This data describes a binding interaction between two proteins.

Sequence of the second protein:
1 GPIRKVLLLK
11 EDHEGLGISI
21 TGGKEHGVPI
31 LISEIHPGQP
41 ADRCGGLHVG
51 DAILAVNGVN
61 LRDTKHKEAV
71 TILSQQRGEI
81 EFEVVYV

Contacts between the two chains:
Residue L16 in the second protein is in contact with residue I10 in the first protein (closest heavy-atom distance 2.7 Å).
Residue G17 in the second protein interacts with residue I10 in the first protein (closest heavy-atom distance 2.9 Å).
Residue I20 in the second protein is in contact with residue S8 in the first protein (closest heavy-atom distance 2.8 Å).
Residue H26 in the second protein is in contact with residue P6 in the first protein (closest heavy-atom distance 3.0 Å).
Residue I18 in the second protein is in contact with residue I10 in the first protein (closest heavy-atom distance 2.8 Å).
Residue H66 in the second protein interacts with residue S8 in the first protein (closest heavy-atom distance 2.7 Å).
Residue S74 in the second protein interacts with residue I10 in the first protein (closest heavy-atom distance 4.1 Å).
Residue I20 in the second protein contacts residue T7 in the first protein (closest heavy-atom distance 3.2 Å).
Residue H36 in the second protein is in contact with residue I10 in the first protein (closest heavy-atom distance 4.9 Å).
Residue I20 in the second protein is in contact with residue I10 in the first protein (closest heavy-atom distance 4.1 Å).
Residue H66 in the second protein contacts residue T7 in the first protein (closest heavy-atom distance 4.1 Å).
Residue G22 in the second protein interacts with residue W5 in the first protein (closest heavy-atom distance 4.0 Å).
Residue S19 in the second protein contacts residue I10 in the first protein (closest heavy-atom distance 4.8 Å).
Residue V70 in the second protein is in contact with residue S8 in the first protein (closest heavy-atom distance 3.7 Å).
Residue I18 in the second protein is in contact with residue S8 in the first protein (closest heavy-atom distance 4.0 Å).
Residue V70 in the second protein contacts residue I10 in the first protein (closest heavy-atom distance 4.2 Å).
Residue I20 in the second protein is in contact with residue P6 in the first protein (closest heavy-atom distance 3.9 Å).
Residue L73 in the second protein interacts with residue I10 in the first protein (closest heavy-atom distance 3.8 Å).
Residue V28 in the second protein interacts with residue W5 in the first protein (closest heavy-atom distance 3.7 Å).
Residue H26 in the second protein is in contact with residue R4 in the first protein (closest heavy-atom distance 4.0 Å).
Residue L31 in the second protein is in contact with residue W5 in the first protein (closest heavy-atom distance 4.0 Å).
Residue S19 in the second protein is in contact with residue T7 in the first protein (closest heavy-atom distance 3.9 Å).
Residue G22 in the second protein interacts with residue P6 in the first protein (closest heavy-atom distance 3.9 Å).
Residue T21 in the second protein is in contact with residue W5 in the first protein (closest heavy-atom distance 3.5 Å).
Residue H66 in the second protein interacts with residue P6 in the first protein (closest heavy-atom distance 3.5 Å).
Residue S33 in the second protein interacts with residue T7 in the first protein (closest heavy-atom distance 3.9 Å).
Residue T21 in the second protein contacts residue T7 in the first protein (closest heavy-atom distance 3.7 Å).
Residue T21 in the second protein interacts with residue R4 in the first protein (closest heavy-atom distance 4.4 Å).
Residue H26 in the second protein contacts residue W5 in the first protein (closest heavy-atom distance 3.6 Å).
Residue S19 in the second protein interacts with residue S8 in the first protein (closest heavy-atom distance 3.2 Å).
Residue G15 in the second protein is in contact with residue I10 in the first protein (closest heavy-atom distance 3.5 Å).
Residue T21 in the second protein contacts residue P6 in the first protein (closest heavy-atom distance 2.8 Å).

Sequence of the first protein:
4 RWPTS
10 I